This data describes a binding interaction between two proteins.

Sequence of chain B:
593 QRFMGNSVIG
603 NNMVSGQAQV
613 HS

Sequence of chain A:
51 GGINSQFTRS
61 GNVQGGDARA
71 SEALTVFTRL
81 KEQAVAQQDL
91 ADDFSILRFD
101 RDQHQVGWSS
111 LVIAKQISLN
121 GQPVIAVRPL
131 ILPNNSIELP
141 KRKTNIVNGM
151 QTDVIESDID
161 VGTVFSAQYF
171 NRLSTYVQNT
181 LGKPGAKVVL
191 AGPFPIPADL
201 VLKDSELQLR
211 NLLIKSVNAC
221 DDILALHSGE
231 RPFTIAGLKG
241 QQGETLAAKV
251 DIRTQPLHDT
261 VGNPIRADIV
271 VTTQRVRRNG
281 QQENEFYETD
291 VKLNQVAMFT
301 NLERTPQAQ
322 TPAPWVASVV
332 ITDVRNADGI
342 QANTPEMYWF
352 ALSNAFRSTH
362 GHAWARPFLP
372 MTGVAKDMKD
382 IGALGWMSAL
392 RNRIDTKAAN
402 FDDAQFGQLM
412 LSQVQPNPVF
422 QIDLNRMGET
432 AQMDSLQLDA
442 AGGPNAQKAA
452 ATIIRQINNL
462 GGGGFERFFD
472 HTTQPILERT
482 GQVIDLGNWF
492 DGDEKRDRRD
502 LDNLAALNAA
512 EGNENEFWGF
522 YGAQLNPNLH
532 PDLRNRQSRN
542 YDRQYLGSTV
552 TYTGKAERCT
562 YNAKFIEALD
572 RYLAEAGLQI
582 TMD

Residue-level contacts at the interface:
Residue I581 in chain A is in contact with residue H613 in chain B (closest heavy-atom distance 3.1 Å).
Residue Y562 in chain A contacts residue N604 in chain B (closest heavy-atom distance 4.1 Å).
Residue F421 in chain A interacts with residue V606 in chain B (closest heavy-atom distance 3.9 Å).
Residue T305 in chain A interacts with residue N598 in chain B (closest heavy-atom distance 4.0 Å).
Residue I581 in chain A interacts with residue S614 in chain B (closest heavy-atom distance 3.9 Å).
Residue W519 in chain A is in contact with residue R594 in chain B (closest heavy-atom distance 4.4 Å).
Residue L526 in chain A interacts with residue N598 in chain B (closest heavy-atom distance 4.1 Å).
Residue M583 in chain A contacts residue V612 in chain B (closest heavy-atom distance 3.5 Å).
Residue T582 in chain A is in contact with residue S614 in chain B (closest heavy-atom distance 3.7 Å).
Residue A575 in chain A interacts with residue Q611 in chain B (closest heavy-atom distance 3.4 Å).
Residue T561 in chain A contacts residue I601 in chain B (closest heavy-atom distance 4.3 Å).
Residue H361 in chain A interacts with residue V612 in chain B (closest heavy-atom distance 3.6 Å).
Residue R304 in chain A interacts with residue N598 in chain B (closest heavy-atom distance 3.6 Å).
Residue T360 in chain A is in contact with residue Q609 in chain B (closest heavy-atom distance 4.1 Å).
Residue P306 in chain A interacts with residue S599 in chain B (closest heavy-atom distance 3.9 Å).
Residue M583 in chain A contacts residue S614 in chain B (closest heavy-atom distance 3.8 Å).
Residue F357 in chain A interacts with residue Q609 in chain B (closest heavy-atom distance 4.0 Å).
Residue H361 in chain A interacts with residue A610 in chain B (closest heavy-atom distance 4.0 Å).
Residue E568 in chain A is in contact with residue S607 in chain B (closest heavy-atom distance 3.0 Å).
Residue Y522 in chain A interacts with residue F595 in chain B (closest heavy-atom distance 3.5 Å).
Residue G523 in chain A is in contact with residue F595 in chain B (closest heavy-atom distance 3.6 Å).
Residue I581 in chain A contacts residue V612 in chain B (closest heavy-atom distance 3.9 Å).
Residue P306 in chain A contacts residue N598 in chain B (closest heavy-atom distance 3.2 Å).
Residue V420 in chain A is in contact with residue N604 in chain B (closest heavy-atom distance 4.2 Å).
Residue P306 in chain A is in contact with residue M596 in chain B (closest heavy-atom distance 3.5 Å).
Residue N418 in chain A contacts residue V606 in chain B (closest heavy-atom distance 3.4 Å).
Residue F357 in chain A is in contact with residue A610 in chain B (closest heavy-atom distance 3.5 Å).
Residue T360 in chain A is in contact with residue A610 in chain B (closest heavy-atom distance 3.6 Å).
Residue H361 in chain A is in contact with residue Q609 in chain B (closest heavy-atom distance 3.1 Å).
Residue T561 in chain A contacts residue N604 in chain B (closest heavy-atom distance 3.6 Å).
Residue P419 in chain A interacts with residue V606 in chain B (closest heavy-atom distance 4.3 Å).
Residue A564 in chain A contacts residue M605 in chain B (closest heavy-atom distance 3.6 Å).
Residue W519 in chain A contacts residue F595 in chain B (closest heavy-atom distance 2.4 Å).
Residue L526 in chain A contacts residue F595 in chain B (closest heavy-atom distance 3.4 Å).
Residue F357 in chain A contacts residue V606 in chain B (closest heavy-atom distance 3.7 Å).
Residue V420 in chain A is in contact with residue I601 in chain B (closest heavy-atom distance 3.9 Å).
Residue W519 in chain A contacts residue M596 in chain B (closest heavy-atom distance 3.0 Å).
Residue N418 in chain A contacts residue M605 in chain B (closest heavy-atom distance 4.0 Å).
Residue R358 in chain A contacts residue V612 in chain B (closest heavy-atom distance 4.3 Å).
Residue E568 in chain A contacts residue V606 in chain B (closest heavy-atom distance 3.6 Å).
Residue A564 in chain A interacts with residue N604 in chain B (closest heavy-atom distance 4.1 Å).
Residue Q580 in chain A interacts with residue H613 in chain B (closest heavy-atom distance 3.7 Å).
Residue R304 in chain A contacts residue G597 in chain B (closest heavy-atom distance 3.7 Å).
Residue N563 in chain A interacts with residue N604 in chain B (closest heavy-atom distance 3.8 Å).
Residue P419 in chain A contacts residue M605 in chain B (closest heavy-atom distance 4.3 Å).
Residue V327 in chain A contacts residue I601 in chain B (closest heavy-atom distance 4.2 Å).
Residue Y522 in chain A contacts residue G597 in chain B (closest heavy-atom distance 4.3 Å).
Residue R358 in chain A contacts residue A610 in chain B (closest heavy-atom distance 4.0 Å).
Residue Q422 in chain A contacts residue I601 in chain B (closest heavy-atom distance 3.9 Å).
Residue Y522 in chain A contacts residue N598 in chain B (closest heavy-atom distance 4.5 Å).
Residue N527 in chain A interacts with residue F595 in chain B (closest heavy-atom distance 4.0 Å).
Residue V420 in chain A is in contact with residue M605 in chain B (closest heavy-atom distance 3.8 Å).
Residue P306 in chain A interacts with residue G597 in chain B (closest heavy-atom distance 3.7 Å).
Residue E568 in chain A contacts residue G608 in chain B (closest heavy-atom distance 3.6 Å).
Residue R304 in chain A is in contact with residue M596 in chain B (closest heavy-atom distance 4.1 Å).
Residue N529 in chain A is in contact with residue Q593 in chain B (closest heavy-atom distance 4.3 Å).
Residue D571 in chain A is in contact with residue Q611 in chain B (closest heavy-atom distance 4.0 Å).
Residue T582 in chain A interacts with residue H613 in chain B (closest heavy-atom distance 3.7 Å).
Residue V327 in chain A interacts with residue M605 in chain B (closest heavy-atom distance 3.3 Å).
Residue P528 in chain A is in contact with residue F595 in chain B (closest heavy-atom distance 4.4 Å).